The following describes two proteins that form a bound complex.

Sequence of chain A:
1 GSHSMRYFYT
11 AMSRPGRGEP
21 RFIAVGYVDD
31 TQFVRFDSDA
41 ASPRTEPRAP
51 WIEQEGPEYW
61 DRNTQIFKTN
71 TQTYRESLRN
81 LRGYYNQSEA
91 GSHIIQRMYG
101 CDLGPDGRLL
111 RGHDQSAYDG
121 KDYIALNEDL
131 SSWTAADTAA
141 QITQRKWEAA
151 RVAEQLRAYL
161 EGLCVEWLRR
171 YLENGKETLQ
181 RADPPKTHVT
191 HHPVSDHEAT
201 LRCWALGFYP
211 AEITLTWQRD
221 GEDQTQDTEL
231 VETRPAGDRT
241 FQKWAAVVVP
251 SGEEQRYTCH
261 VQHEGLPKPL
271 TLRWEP

Contacts between the two chains:
Residue R97 in chain A interacts with residue Y10 in chain B (closest heavy-atom distance 3.4 Å).
Residue Y159 in chain A is in contact with residue A1 in chain B (closest heavy-atom distance 2.6 Å).
Residue K146 in chain A contacts residue N8 in chain B (closest heavy-atom distance 3.9 Å).
Residue T73 in chain A contacts residue N8 in chain B (closest heavy-atom distance 4.3 Å).
Residue R97 in chain A is in contact with residue E7 in chain B (closest heavy-atom distance 3.0 Å).
Residue Q155 in chain A contacts residue Q3 in chain B (closest heavy-atom distance 4.8 Å).
Residue V152 in chain A is in contact with residue N8 in chain B (closest heavy-atom distance 4.1 Å).
Residue S116 in chain A contacts residue Y10 in chain B (closest heavy-atom distance 2.7 Å).
Residue Y74 in chain A interacts with residue E7 in chain B (closest heavy-atom distance 2.6 Å).
Residue Y159 in chain A contacts residue P4 in chain B (closest heavy-atom distance 3.7 Å).
Residue T73 in chain A interacts with residue E7 in chain B (closest heavy-atom distance 3.7 Å).
Residue I95 in chain A is in contact with residue Y10 in chain B (closest heavy-atom distance 3.9 Å).
Residue Y59 in chain A is in contact with residue A1 in chain B (closest heavy-atom distance 4.2 Å).
Residue S77 in chain A interacts with residue A9 in chain B (closest heavy-atom distance 3.2 Å).
Residue Y9 in chain A interacts with residue P2 in chain B (closest heavy-atom distance 3.8 Å).
Residue Y9 in chain A interacts with residue Q3 in chain B (closest heavy-atom distance 4.6 Å).
Residue Y99 in chain A is in contact with residue E7 in chain B (closest heavy-atom distance 4.8 Å).
Residue Y171 in chain A interacts with residue A1 in chain B (closest heavy-atom distance 2.7 Å).
Residue K146 in chain A interacts with residue Y10 in chain B (closest heavy-atom distance 3.2 Å).
Residue Y99 in chain A contacts residue Q3 in chain B (closest heavy-atom distance 2.9 Å).
Residue S77 in chain A contacts residue Y10 in chain B (closest heavy-atom distance 2.7 Å).
Residue N70 in chain A interacts with residue E7 in chain B (closest heavy-atom distance 3.4 Å).
Residue T143 in chain A is in contact with residue Y10 in chain B (closest heavy-atom distance 2.7 Å).
Residue I66 in chain A is in contact with residue Q3 in chain B (closest heavy-atom distance 3.8 Å).
Residue W147 in chain A contacts residue A9 in chain B (closest heavy-atom distance 3.1 Å).
Residue W167 in chain A contacts residue A1 in chain B (closest heavy-atom distance 3.4 Å).
Residue Y159 in chain A interacts with residue Q3 in chain B (closest heavy-atom distance 3.6 Å).
Residue W147 in chain A interacts with residue Y10 in chain B (closest heavy-atom distance 3.8 Å).
Residue A150 in chain A is in contact with residue N8 in chain B (closest heavy-atom distance 3.3 Å).
Residue F33 in chain A contacts residue A1 in chain B (closest heavy-atom distance 4.8 Å).
Residue Y84 in chain A contacts residue Y10 in chain B (closest heavy-atom distance 2.9 Å).
Residue L156 in chain A interacts with residue Q3 in chain B (closest heavy-atom distance 4.1 Å).
Residue N80 in chain A interacts with residue A9 in chain B (closest heavy-atom distance 4.0 Å).
Residue N63 in chain A interacts with residue P2 in chain B (closest heavy-atom distance 3.1 Å).
Residue Y159 in chain A interacts with residue P2 in chain B (closest heavy-atom distance 3.7 Å).
Residue R62 in chain A contacts residue P4 in chain B (closest heavy-atom distance 4.0 Å).
Residue F67 in chain A interacts with residue P2 in chain B (closest heavy-atom distance 3.8 Å).
Residue S77 in chain A contacts residue N8 in chain B (closest heavy-atom distance 4.7 Å).
Residue R62 in chain A interacts with residue P2 in chain B (closest heavy-atom distance 4.9 Å).
Residue K146 in chain A contacts residue A9 in chain B (closest heavy-atom distance 3.6 Å).
Residue Y7 in chain A is in contact with residue P2 in chain B (closest heavy-atom distance 3.3 Å).
Residue T73 in chain A contacts residue A9 in chain B (closest heavy-atom distance 3.9 Å).
Residue I124 in chain A interacts with residue Y10 in chain B (closest heavy-atom distance 4.7 Å).
Residue M5 in chain A contacts residue A1 in chain B (closest heavy-atom distance 3.8 Å).
Residue Q96 in chain A contacts residue Y10 in chain B (closest heavy-atom distance 4.5 Å).
Residue I66 in chain A contacts residue P4 in chain B (closest heavy-atom distance 3.8 Å).
Residue R62 in chain A is in contact with residue A1 in chain B (closest heavy-atom distance 4.2 Å).
Residue Y9 in chain A is in contact with residue E7 in chain B (closest heavy-atom distance 3.3 Å).
Residue Y123 in chain A is in contact with residue Y10 in chain B (closest heavy-atom distance 3.9 Å).
Residue I142 in chain A interacts with residue Y10 in chain B (closest heavy-atom distance 4.9 Å).
Residue Y74 in chain A is in contact with residue Y10 in chain B (closest heavy-atom distance 3.7 Å).
Residue Y7 in chain A is in contact with residue A1 in chain B (closest heavy-atom distance 3.0 Å).
Residue N80 in chain A interacts with residue Y10 in chain B (closest heavy-atom distance 2.8 Å).
Residue E76 in chain A contacts residue A9 in chain B (closest heavy-atom distance 3.5 Å).
Residue W147 in chain A interacts with residue N8 in chain B (closest heavy-atom distance 3.6 Å).
Residue L81 in chain A contacts residue Y10 in chain B (closest heavy-atom distance 3.4 Å).
Residue Q155 in chain A interacts with residue A5 in chain B (closest heavy-atom distance 4.6 Å).
Residue I66 in chain A interacts with residue P2 in chain B (closest heavy-atom distance 4.1 Å).
Residue Y99 in chain A contacts residue P2 in chain B (closest heavy-atom distance 3.2 Å).
Residue L163 in chain A contacts residue P4 in chain B (closest heavy-atom distance 3.9 Å).

Sequence of chain B:
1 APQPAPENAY